Sequence of protein 1:
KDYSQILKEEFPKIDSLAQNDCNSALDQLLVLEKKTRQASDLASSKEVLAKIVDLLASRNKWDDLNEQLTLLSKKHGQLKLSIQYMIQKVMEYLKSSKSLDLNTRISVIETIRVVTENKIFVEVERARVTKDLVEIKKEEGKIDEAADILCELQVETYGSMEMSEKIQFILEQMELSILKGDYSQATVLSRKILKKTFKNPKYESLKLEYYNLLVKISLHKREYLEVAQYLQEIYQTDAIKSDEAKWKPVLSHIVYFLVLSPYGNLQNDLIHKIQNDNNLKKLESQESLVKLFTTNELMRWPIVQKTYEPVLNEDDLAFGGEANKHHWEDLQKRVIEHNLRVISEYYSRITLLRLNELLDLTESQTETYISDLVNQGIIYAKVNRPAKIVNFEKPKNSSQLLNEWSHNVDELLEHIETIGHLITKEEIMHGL

The following describes two proteins that form a bound complex.

Contacts between the two chains:
Residue R123 in protein 1 contacts residue Q251 in protein 2 (closest heavy-atom distance 3.9 Å).
Residue K85 in protein 1 is in contact with residue A249 in protein 2 (closest heavy-atom distance 3.6 Å).
Residue K84 in protein 1 interacts with residue E250 in protein 2 (closest heavy-atom distance 3.8 Å).
Residue K44 in protein 1 contacts residue K220 in protein 2 (closest heavy-atom distance 3.4 Å).
Residue K84 in protein 1 contacts residue A249 in protein 2 (closest heavy-atom distance 3.9 Å).
Residue K84 in protein 1 is in contact with residue Q251 in protein 2 (closest heavy-atom distance 3.6 Å).
Residue K85 in protein 1 contacts residue E250 in protein 2 (closest heavy-atom distance 4.0 Å).

Sequence of protein 2:
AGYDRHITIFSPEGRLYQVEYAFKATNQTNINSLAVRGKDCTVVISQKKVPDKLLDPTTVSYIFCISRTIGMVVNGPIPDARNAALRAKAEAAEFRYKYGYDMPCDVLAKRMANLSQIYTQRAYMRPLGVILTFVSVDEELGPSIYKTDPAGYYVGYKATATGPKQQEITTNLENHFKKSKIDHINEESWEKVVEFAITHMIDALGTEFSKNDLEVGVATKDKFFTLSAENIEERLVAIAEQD